This data describes a binding interaction between two proteins.

Sequence of the second protein:
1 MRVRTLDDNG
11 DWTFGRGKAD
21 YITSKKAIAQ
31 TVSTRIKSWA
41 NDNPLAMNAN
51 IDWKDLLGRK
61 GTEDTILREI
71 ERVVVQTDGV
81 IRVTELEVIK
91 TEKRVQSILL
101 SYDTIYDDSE

Sequence of the first protein:
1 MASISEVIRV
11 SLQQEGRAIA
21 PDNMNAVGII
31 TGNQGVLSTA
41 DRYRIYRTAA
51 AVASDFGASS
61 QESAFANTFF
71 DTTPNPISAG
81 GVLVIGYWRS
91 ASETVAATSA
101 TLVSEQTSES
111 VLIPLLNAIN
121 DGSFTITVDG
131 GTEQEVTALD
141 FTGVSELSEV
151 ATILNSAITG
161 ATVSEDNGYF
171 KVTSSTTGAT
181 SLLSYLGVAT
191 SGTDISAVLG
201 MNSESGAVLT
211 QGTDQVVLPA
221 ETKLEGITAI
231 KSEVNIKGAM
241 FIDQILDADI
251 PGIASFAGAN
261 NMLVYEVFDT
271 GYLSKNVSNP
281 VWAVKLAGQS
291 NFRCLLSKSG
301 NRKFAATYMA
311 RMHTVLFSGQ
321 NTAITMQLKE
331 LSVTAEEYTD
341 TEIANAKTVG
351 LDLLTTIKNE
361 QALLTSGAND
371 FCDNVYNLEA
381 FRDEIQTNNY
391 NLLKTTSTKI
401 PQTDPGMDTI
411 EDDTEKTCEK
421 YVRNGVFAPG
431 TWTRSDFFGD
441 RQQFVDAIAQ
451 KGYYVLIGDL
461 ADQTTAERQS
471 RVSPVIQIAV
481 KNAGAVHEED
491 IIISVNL

Residue-level contacts at the interface:
Residue V10 in the first protein is in contact with residue I36 in the second protein (closest heavy-atom distance 4.1 Å).
Residue I4 in the first protein contacts residue W39 in the second protein (closest heavy-atom distance 3.1 Å).
Residue V7 in the first protein is in contact with residue W39 in the second protein (closest heavy-atom distance 3.8 Å).
Residue I4 in the first protein is in contact with residue K37 in the second protein (closest heavy-atom distance 3.4 Å).
Residue V10 in the first protein contacts residue K37 in the second protein (closest heavy-atom distance 3.9 Å).
Residue V7 in the first protein interacts with residue L57 in the second protein (closest heavy-atom distance 3.3 Å).
Residue V10 in the first protein contacts residue S33 in the second protein (closest heavy-atom distance 3.5 Å).
Residue I8 in the first protein is in contact with residue W39 in the second protein (closest heavy-atom distance 4.2 Å).
Residue Q13 in the first protein interacts with residue L99 in the second protein (closest heavy-atom distance 3.9 Å).
Residue R9 in the first protein interacts with residue V95 in the second protein (closest heavy-atom distance 4.0 Å).
Residue R17 in the first protein interacts with residue L99 in the second protein (closest heavy-atom distance 3.1 Å).
Residue I8 in the first protein contacts residue W53 in the second protein (closest heavy-atom distance 3.1 Å).
Residue I8 in the first protein is in contact with residue I36 in the second protein (closest heavy-atom distance 4.3 Å).
Residue S110 in the first protein interacts with residue K93 in the second protein (closest heavy-atom distance 3.2 Å).
Residue I8 in the first protein is in contact with residue K37 in the second protein (closest heavy-atom distance 4.9 Å).